Contacts between the two chains:
Residue M447 in protein 2 interacts with residue I59 in protein 1 (closest heavy-atom distance 4.8 Å).
Residue V256 in protein 2 contacts residue Q60 in protein 1 (closest heavy-atom distance 4.7 Å).
Residue E446 in protein 2 interacts with residue Q60 in protein 1 (closest heavy-atom distance 4.9 Å).
Residue I252 in protein 2 is in contact with residue K61 in protein 1 (closest heavy-atom distance 4.0 Å).
Residue V256 in protein 2 interacts with residue K61 in protein 1 (closest heavy-atom distance 3.9 Å).

The following describes two proteins that form a bound complex.

Sequence of protein 2:
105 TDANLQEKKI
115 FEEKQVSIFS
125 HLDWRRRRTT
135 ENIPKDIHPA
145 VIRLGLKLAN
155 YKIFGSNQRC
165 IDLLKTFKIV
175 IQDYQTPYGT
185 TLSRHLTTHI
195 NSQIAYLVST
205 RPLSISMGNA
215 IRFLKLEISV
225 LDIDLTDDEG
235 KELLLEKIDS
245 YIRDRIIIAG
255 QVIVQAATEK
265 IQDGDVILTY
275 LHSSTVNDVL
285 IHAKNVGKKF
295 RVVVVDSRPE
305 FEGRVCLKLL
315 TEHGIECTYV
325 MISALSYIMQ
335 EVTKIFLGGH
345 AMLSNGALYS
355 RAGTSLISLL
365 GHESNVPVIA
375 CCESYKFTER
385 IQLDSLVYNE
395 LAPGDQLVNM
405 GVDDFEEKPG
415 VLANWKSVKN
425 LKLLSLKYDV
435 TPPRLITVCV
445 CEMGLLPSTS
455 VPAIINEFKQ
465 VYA

Sequence of protein 1:
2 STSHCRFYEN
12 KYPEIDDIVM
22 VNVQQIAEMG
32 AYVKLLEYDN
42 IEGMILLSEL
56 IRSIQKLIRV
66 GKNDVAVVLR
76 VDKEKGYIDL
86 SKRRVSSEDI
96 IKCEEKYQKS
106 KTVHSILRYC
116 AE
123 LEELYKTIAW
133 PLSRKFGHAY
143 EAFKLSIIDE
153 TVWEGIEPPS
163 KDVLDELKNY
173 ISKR